Residue-level contacts at the interface:
Residue I17 in protein 1 is in contact with residue L70 in protein 2 (closest heavy-atom distance 4.3 Å).
Residue D63 in protein 1 contacts residue L85 in protein 2 (closest heavy-atom distance 3.9 Å).
Residue R67 in protein 1 is in contact with residue L85 in protein 2 (closest heavy-atom distance 3.7 Å).
Residue H11 in protein 1 interacts with residue Y8 in protein 2 (closest heavy-atom distance 3.6 Å).
Residue S71 in protein 1 is in contact with residue N82 in protein 2 (closest heavy-atom distance 3.7 Å).
Residue T12 in protein 1 interacts with residue S9 in protein 2 (closest heavy-atom distance 2.7 Å).
Residue P18 in protein 1 is in contact with residue L3 in protein 2 (closest heavy-atom distance 3.2 Å).
Residue L15 in protein 1 is in contact with residue A6 in protein 2 (closest heavy-atom distance 4.3 Å).
Residue E14 in protein 1 contacts residue V5 in protein 2 (closest heavy-atom distance 4.2 Å).
Residue L66 in protein 1 interacts with residue Y8 in protein 2 (closest heavy-atom distance 3.9 Å).
Residue H89 in protein 1 contacts residue T65 in protein 2 (closest heavy-atom distance 3.6 Å).
Residue F19 in protein 1 interacts with residue L70 in protein 2 (closest heavy-atom distance 4.3 Å).
Residue R67 in protein 1 is in contact with residue N82 in protein 2 (closest heavy-atom distance 3.1 Å).
Residue D63 in protein 1 is in contact with residue R88 in protein 2 (closest heavy-atom distance 3.1 Å).
Residue E14 in protein 1 interacts with residue A6 in protein 2 (closest heavy-atom distance 3.1 Å).
Residue I74 in protein 1 interacts with residue L74 in protein 2 (closest heavy-atom distance 4.1 Å).
Residue L15 in protein 1 is in contact with residue V5 in protein 2 (closest heavy-atom distance 3.5 Å).
Residue L15 in protein 1 contacts residue L77 in protein 2 (closest heavy-atom distance 3.2 Å).
Residue K16 in protein 1 contacts residue V5 in protein 2 (closest heavy-atom distance 3.0 Å).
Residue I77 in protein 1 is in contact with residue L74 in protein 2 (closest heavy-atom distance 3.8 Å).
Residue D10 in protein 1 interacts with residue A10 in protein 2 (closest heavy-atom distance 4.0 Å).
Residue L13 in protein 1 contacts residue I81 in protein 2 (closest heavy-atom distance 4.1 Å).
Residue P18 in protein 1 interacts with residue K2 in protein 2 (closest heavy-atom distance 4.0 Å).
Residue I74 in protein 1 is in contact with residue Q78 in protein 2 (closest heavy-atom distance 3.9 Å).
Residue F19 in protein 1 interacts with residue Y66 in protein 2 (closest heavy-atom distance 4.0 Å).
Residue P18 in protein 1 contacts residue P4 in protein 2 (closest heavy-atom distance 3.6 Å).
Residue V81 in protein 1 interacts with residue R71 in protein 2 (closest heavy-atom distance 4.2 Å).
Residue E20 in protein 1 contacts residue Y66 in protein 2 (closest heavy-atom distance 3.4 Å).
Residue P18 in protein 1 interacts with residue L70 in protein 2 (closest heavy-atom distance 3.3 Å).
Residue H11 in protein 1 interacts with residue P11 in protein 2 (closest heavy-atom distance 3.3 Å).
Residue E82 in protein 1 contacts residue R71 in protein 2 (closest heavy-atom distance 3.7 Å).
Residue L66 in protein 1 interacts with residue L85 in protein 2 (closest heavy-atom distance 3.8 Å).
Residue L13 in protein 1 contacts residue F18 in protein 2 (closest heavy-atom distance 4.2 Å).
Residue K16 in protein 1 contacts residue L3 in protein 2 (closest heavy-atom distance 4.3 Å).
Residue K78 in protein 1 interacts with residue T75 in protein 2 (closest heavy-atom distance 3.2 Å).
Residue S71 in protein 1 contacts residue Q78 in protein 2 (closest heavy-atom distance 3.1 Å).
Residue V81 in protein 1 contacts residue L67 in protein 2 (closest heavy-atom distance 3.2 Å).
Residue Q24 in protein 1 contacts residue L67 in protein 2 (closest heavy-atom distance 4.0 Å).
Residue D85 in protein 1 interacts with residue L67 in protein 2 (closest heavy-atom distance 3.7 Å).
Residue K16 in protein 1 contacts residue P4 in protein 2 (closest heavy-atom distance 3.5 Å).
Residue H11 in protein 1 interacts with residue S9 in protein 2 (closest heavy-atom distance 3.5 Å).
Residue T12 in protein 1 contacts residue Q7 in protein 2 (closest heavy-atom distance 4.0 Å).
Residue K78 in protein 1 interacts with residue Q78 in protein 2 (closest heavy-atom distance 2.8 Å).
Residue D85 in protein 1 is in contact with residue G68 in protein 2 (closest heavy-atom distance 3.7 Å).
Residue E20 in protein 1 contacts residue L67 in protein 2 (closest heavy-atom distance 4.2 Å).
Residue D63 in protein 1 contacts residue Y8 in protein 2 (closest heavy-atom distance 2.4 Å).
Residue K78 in protein 1 is in contact with residue R71 in protein 2 (closest heavy-atom distance 3.9 Å).
Residue D10 in protein 1 contacts residue P11 in protein 2 (closest heavy-atom distance 2.9 Å).
Residue D85 in protein 1 interacts with residue T65 in protein 2 (closest heavy-atom distance 2.8 Å).
Residue P18 in protein 1 contacts residue Y66 in protein 2 (closest heavy-atom distance 3.1 Å).
Residue E14 in protein 1 interacts with residue Q7 in protein 2 (closest heavy-atom distance 2.8 Å).
Residue F19 in protein 1 contacts residue L67 in protein 2 (closest heavy-atom distance 4.1 Å).
Residue T12 in protein 1 interacts with residue Y8 in protein 2 (closest heavy-atom distance 3.2 Å).
Residue L13 in protein 1 contacts residue Q7 in protein 2 (closest heavy-atom distance 3.3 Å).
Residue K78 in protein 1 interacts with residue L74 in protein 2 (closest heavy-atom distance 4.0 Å).
Residue D75 in protein 1 contacts residue Q78 in protein 2 (closest heavy-atom distance 2.8 Å).
Residue R67 in protein 1 is in contact with residue T86 in protein 2 (closest heavy-atom distance 3.6 Å).
Residue V81 in protein 1 contacts residue L70 in protein 2 (closest heavy-atom distance 4.3 Å).
Residue V70 in protein 1 is in contact with residue I81 in protein 2 (closest heavy-atom distance 4.3 Å).
Residue D10 in protein 1 contacts residue S9 in protein 2 (closest heavy-atom distance 3.3 Å).

Sequence of protein 2:
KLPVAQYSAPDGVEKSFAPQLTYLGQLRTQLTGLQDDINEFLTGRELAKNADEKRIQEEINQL

This data describes a binding interaction between two proteins.

Sequence of protein 1:
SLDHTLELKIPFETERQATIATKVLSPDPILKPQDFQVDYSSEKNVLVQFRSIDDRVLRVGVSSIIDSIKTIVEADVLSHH